Sequence of chain A:
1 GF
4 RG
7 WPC

Sequence of chain B:
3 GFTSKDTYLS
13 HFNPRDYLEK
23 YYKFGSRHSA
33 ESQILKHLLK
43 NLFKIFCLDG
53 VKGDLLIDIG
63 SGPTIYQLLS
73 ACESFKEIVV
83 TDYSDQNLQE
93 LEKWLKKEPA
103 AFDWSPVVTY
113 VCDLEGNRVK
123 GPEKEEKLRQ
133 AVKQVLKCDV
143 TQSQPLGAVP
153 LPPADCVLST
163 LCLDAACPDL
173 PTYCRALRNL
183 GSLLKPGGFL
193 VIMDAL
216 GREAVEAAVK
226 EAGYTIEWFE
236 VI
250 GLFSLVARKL

Interface contacts:
Residue F4 in chain B contacts residue W7 in chain A (closest heavy-atom distance 3.4 Å).
Residue T143 in chain B is in contact with residue W7 in chain A (closest heavy-atom distance 3.7 Å).
Residue C164 in chain B interacts with residue W7 in chain A (closest heavy-atom distance 3.7 Å).
Residue G62 in chain B is in contact with residue G5 in chain A (closest heavy-atom distance 3.8 Å).
Residue D84 in chain B is in contact with residue G5 in chain A (closest heavy-atom distance 2.9 Å).
Residue A167 in chain B is in contact with residue F2 in chain A (closest heavy-atom distance 3.4 Å).
Residue Y85 in chain B interacts with residue P8 in chain A (closest heavy-atom distance 3.6 Å).
Residue N89 in chain B is in contact with residue G5 in chain A (closest heavy-atom distance 5.0 Å).
Residue N89 in chain B contacts residue R4 in chain A (closest heavy-atom distance 4.1 Å).
Residue S86 in chain B interacts with residue G5 in chain A (closest heavy-atom distance 4.7 Å).
Residue G62 in chain B contacts residue R4 in chain A (closest heavy-atom distance 3.2 Å).
Residue D8 in chain B interacts with residue F2 in chain A (closest heavy-atom distance 3.9 Å).
Residue A168 in chain B interacts with residue W7 in chain A (closest heavy-atom distance 3.6 Å).
Residue T143 in chain B interacts with residue P8 in chain A (closest heavy-atom distance 4.3 Å).
Residue D60 in chain B contacts residue R4 in chain A (closest heavy-atom distance 4.9 Å).
Residue A178 in chain B contacts residue W7 in chain A (closest heavy-atom distance 4.0 Å).
Residue P65 in chain B interacts with residue R4 in chain A (closest heavy-atom distance 4.6 Å).
Residue S86 in chain B is in contact with residue G1 in chain A (closest heavy-atom distance 4.6 Å).
Residue D8 in chain B is in contact with residue G1 in chain A (closest heavy-atom distance 4.5 Å).
Residue G64 in chain B is in contact with residue G5 in chain A (closest heavy-atom distance 4.9 Å).
Residue N89 in chain B interacts with residue F2 in chain A (closest heavy-atom distance 3.8 Å).
Residue A167 in chain B is in contact with residue R4 in chain A (closest heavy-atom distance 3.4 Å).
Residue Y68 in chain B contacts residue R4 in chain A (closest heavy-atom distance 4.8 Å).
Residue C140 in chain B is in contact with residue G5 in chain A (closest heavy-atom distance 4.3 Å).
Residue Y175 in chain B interacts with residue W7 in chain A (closest heavy-atom distance 4.5 Å).
Residue L165 in chain B contacts residue W7 in chain A (closest heavy-atom distance 5.0 Å).
Residue Y85 in chain B is in contact with residue G1 in chain A (closest heavy-atom distance 4.9 Å).
Residue A168 in chain B is in contact with residue F2 in chain A (closest heavy-atom distance 3.5 Å).
Residue T162 in chain B interacts with residue R4 in chain A (closest heavy-atom distance 2.8 Å).
Residue T9 in chain B contacts residue F2 in chain A (closest heavy-atom distance 4.1 Å).
Residue T9 in chain B contacts residue C9 in chain A (closest heavy-atom distance 4.2 Å).
Residue P170 in chain B is in contact with residue W7 in chain A (closest heavy-atom distance 3.6 Å).
Residue S86 in chain B contacts residue F2 in chain A (closest heavy-atom distance 4.6 Å).
Residue V142 in chain B is in contact with residue W7 in chain A (closest heavy-atom distance 3.5 Å).
Residue Y85 in chain B contacts residue C9 in chain A (closest heavy-atom distance 5.0 Å).
Residue F4 in chain B is in contact with residue P8 in chain A (closest heavy-atom distance 4.0 Å).
Residue T9 in chain B interacts with residue G1 in chain A (closest heavy-atom distance 3.3 Å).
Residue L163 in chain B interacts with residue R4 in chain A (closest heavy-atom distance 3.6 Å).
Residue D141 in chain B is in contact with residue P8 in chain A (closest heavy-atom distance 4.2 Å).
Residue C164 in chain B contacts residue R4 in chain A (closest heavy-atom distance 4.3 Å).
Residue S63 in chain B interacts with residue R4 in chain A (closest heavy-atom distance 2.9 Å).
Residue D84 in chain B contacts residue F2 in chain A (closest heavy-atom distance 4.5 Å).
Residue C140 in chain B interacts with residue W7 in chain A (closest heavy-atom distance 4.7 Å).
Residue Y85 in chain B contacts residue G5 in chain A (closest heavy-atom distance 2.8 Å).
Residue D84 in chain B interacts with residue R4 in chain A (closest heavy-atom distance 3.6 Å).
Residue Y10 in chain B contacts residue F2 in chain A (closest heavy-atom distance 3.8 Å).
Residue C164 in chain B contacts residue G5 in chain A (closest heavy-atom distance 3.8 Å).
Residue Y85 in chain B interacts with residue W7 in chain A (closest heavy-atom distance 3.4 Å).
Residue G64 in chain B interacts with residue R4 in chain A (closest heavy-atom distance 3.6 Å).
Residue S6 in chain B contacts residue F2 in chain A (closest heavy-atom distance 3.8 Å).
Residue T174 in chain B contacts residue W7 in chain A (closest heavy-atom distance 4.1 Å).
Residue T66 in chain B contacts residue R4 in chain A (closest heavy-atom distance 3.5 Å).
Residue F4 in chain B is in contact with residue F2 in chain A (closest heavy-atom distance 3.7 Å).
Residue Y10 in chain B contacts residue G1 in chain A (closest heavy-atom distance 3.4 Å).
Residue Q69 in chain B contacts residue R4 in chain A (closest heavy-atom distance 3.7 Å).

This data describes a binding interaction between two proteins.